Sequence of chain B:
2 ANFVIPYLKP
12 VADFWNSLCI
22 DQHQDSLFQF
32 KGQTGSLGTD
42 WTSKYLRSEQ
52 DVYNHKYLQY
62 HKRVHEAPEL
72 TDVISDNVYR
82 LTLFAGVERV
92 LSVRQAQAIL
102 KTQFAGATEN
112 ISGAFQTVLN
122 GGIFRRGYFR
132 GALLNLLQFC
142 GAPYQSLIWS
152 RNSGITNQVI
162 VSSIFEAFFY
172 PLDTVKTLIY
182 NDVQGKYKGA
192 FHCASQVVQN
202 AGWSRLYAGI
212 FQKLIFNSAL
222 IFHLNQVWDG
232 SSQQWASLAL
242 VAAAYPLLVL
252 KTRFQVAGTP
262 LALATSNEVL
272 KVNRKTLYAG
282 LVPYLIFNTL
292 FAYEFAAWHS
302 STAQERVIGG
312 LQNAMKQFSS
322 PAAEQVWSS

The following describes two proteins that form a bound complex.

Interface contacts:
Residue T99 in chain A contacts residue Q213 in chain B (closest heavy-atom distance 3.5 Å).
Residue L167 in chain A interacts with residue A106 in chain B (closest heavy-atom distance 3.3 Å).
Residue S588 in chain A contacts residue A323 in chain B (closest heavy-atom distance 3.6 Å).
Residue L167 in chain A interacts with residue A108 in chain B (closest heavy-atom distance 3.2 Å).
Residue F168 in chain A contacts residue G107 in chain B (closest heavy-atom distance 4.0 Å).
Residue K98 in chain A is in contact with residue F255 in chain B (closest heavy-atom distance 3.6 Å).
Residue S102 in chain A interacts with residue F255 in chain B (closest heavy-atom distance 3.8 Å).
Residue L170 in chain A is in contact with residue A106 in chain B (closest heavy-atom distance 3.8 Å).
Residue K166 in chain A contacts residue Q104 in chain B (closest heavy-atom distance 4.0 Å).
Residue Y428 in chain A is in contact with residue L38 in chain B (closest heavy-atom distance 3.6 Å).
Residue V106 in chain A is in contact with residue P247 in chain B (closest heavy-atom distance 3.7 Å).
Residue Y262 in chain A interacts with residue I6 in chain B (closest heavy-atom distance 3.8 Å).
Residue E427 in chain A interacts with residue Q34 in chain B (closest heavy-atom distance 3.6 Å).
Residue F96 in chain A interacts with residue F212 in chain B (closest heavy-atom distance 3.5 Å).
Residue N87 in chain A is in contact with residue S205 in chain B (closest heavy-atom distance 4.2 Å).
Residue A109 in chain A contacts residue Y279 in chain B (closest heavy-atom distance 4.2 Å).
Residue S102 in chain A interacts with residue Q213 in chain B (closest heavy-atom distance 2.9 Å).
Residue Y258 in chain A contacts residue A2 in chain B (closest heavy-atom distance 3.1 Å).
Residue V106 in chain A is in contact with residue L248 in chain B (closest heavy-atom distance 3.7 Å).
Residue F169 in chain A interacts with residue F105 in chain B (closest heavy-atom distance 3.2 Å).
Residue K98 in chain A interacts with residue N268 in chain B (closest heavy-atom distance 3.6 Å).
Residue Y258 in chain A is in contact with residue I6 in chain B (closest heavy-atom distance 3.9 Å).
Residue T105 in chain A contacts residue R275 in chain B (closest heavy-atom distance 3.6 Å).
Residue T99 in chain A interacts with residue F212 in chain B (closest heavy-atom distance 3.2 Å).
Residue L167 in chain A is in contact with residue G107 in chain B (closest heavy-atom distance 2.9 Å).
Residue S88 in chain A is in contact with residue S205 in chain B (closest heavy-atom distance 3.7 Å).
Residue Y171 in chain A interacts with residue A106 in chain B (closest heavy-atom distance 3.5 Å).
Residue F91 in chain A contacts residue S205 in chain B (closest heavy-atom distance 3.1 Å).
Residue Y171 in chain A contacts residue G107 in chain B (closest heavy-atom distance 3.5 Å).
Residue K98 in chain A contacts residue L271 in chain B (closest heavy-atom distance 4.2 Å).
Residue F168 in chain A interacts with residue F105 in chain B (closest heavy-atom distance 3.8 Å).
Residue Y592 in chain A is in contact with residue P322 in chain B (closest heavy-atom distance 3.4 Å).
Residue V106 in chain A interacts with residue A244 in chain B (closest heavy-atom distance 3.4 Å).
Residue T105 in chain A interacts with residue L251 in chain B (closest heavy-atom distance 3.9 Å).
Residue L170 in chain A interacts with residue F105 in chain B (closest heavy-atom distance 3.0 Å).
Residue S102 in chain A contacts residue L271 in chain B (closest heavy-atom distance 3.8 Å).
Residue L589 in chain A is in contact with residue A323 in chain B (closest heavy-atom distance 4.2 Å).
Residue L103 in chain A is in contact with residue L248 in chain B (closest heavy-atom distance 3.8 Å).
Residue Y428 in chain A contacts residue Q34 in chain B (closest heavy-atom distance 4.1 Å).
Residue Y428 in chain A is in contact with residue D41 in chain B (closest heavy-atom distance 3.6 Å).
Residue L167 in chain A contacts residue F105 in chain B (closest heavy-atom distance 3.0 Å).
Residue Y171 in chain A is in contact with residue N121 in chain B (closest heavy-atom distance 2.8 Å).
Residue W430 in chain A is in contact with residue T43 in chain B (closest heavy-atom distance 3.4 Å).
Residue I95 in chain A contacts residue Y208 in chain B (closest heavy-atom distance 3.9 Å).
Residue K166 in chain A is in contact with residue F105 in chain B (closest heavy-atom distance 3.2 Å).
Residue W430 in chain A interacts with residue W42 in chain B (closest heavy-atom distance 3.7 Å).
Residue S588 in chain A contacts residue P322 in chain B (closest heavy-atom distance 4.0 Å).
Residue F91 in chain A contacts residue A202 in chain B (closest heavy-atom distance 3.5 Å).
Residue S102 in chain A contacts residue L251 in chain B (closest heavy-atom distance 3.6 Å).
Residue F423 in chain A contacts residue D41 in chain B (closest heavy-atom distance 3.7 Å).
Residue I95 in chain A is in contact with residue A209 in chain B (closest heavy-atom distance 4.0 Å).
Residue A109 in chain A contacts residue L278 in chain B (closest heavy-atom distance 3.8 Å).
Residue K98 in chain A contacts residue Q213 in chain B (closest heavy-atom distance 3.8 Å).
Residue I429 in chain A interacts with residue K32 in chain B (closest heavy-atom distance 4.1 Å).
Residue P110 in chain A contacts residue Y279 in chain B (closest heavy-atom distance 3.5 Å).
Residue K98 in chain A contacts residue S267 in chain B (closest heavy-atom distance 3.4 Å).
Residue L170 in chain A is in contact with residue K102 in chain B (closest heavy-atom distance 3.8 Å).
Residue L103 in chain A contacts residue I216 in chain B (closest heavy-atom distance 3.6 Å).
Residue L167 in chain A contacts residue Q104 in chain B (closest heavy-atom distance 3.4 Å).
Residue E101 in chain A is in contact with residue L271 in chain B (closest heavy-atom distance 3.3 Å).

Sequence of chain A:
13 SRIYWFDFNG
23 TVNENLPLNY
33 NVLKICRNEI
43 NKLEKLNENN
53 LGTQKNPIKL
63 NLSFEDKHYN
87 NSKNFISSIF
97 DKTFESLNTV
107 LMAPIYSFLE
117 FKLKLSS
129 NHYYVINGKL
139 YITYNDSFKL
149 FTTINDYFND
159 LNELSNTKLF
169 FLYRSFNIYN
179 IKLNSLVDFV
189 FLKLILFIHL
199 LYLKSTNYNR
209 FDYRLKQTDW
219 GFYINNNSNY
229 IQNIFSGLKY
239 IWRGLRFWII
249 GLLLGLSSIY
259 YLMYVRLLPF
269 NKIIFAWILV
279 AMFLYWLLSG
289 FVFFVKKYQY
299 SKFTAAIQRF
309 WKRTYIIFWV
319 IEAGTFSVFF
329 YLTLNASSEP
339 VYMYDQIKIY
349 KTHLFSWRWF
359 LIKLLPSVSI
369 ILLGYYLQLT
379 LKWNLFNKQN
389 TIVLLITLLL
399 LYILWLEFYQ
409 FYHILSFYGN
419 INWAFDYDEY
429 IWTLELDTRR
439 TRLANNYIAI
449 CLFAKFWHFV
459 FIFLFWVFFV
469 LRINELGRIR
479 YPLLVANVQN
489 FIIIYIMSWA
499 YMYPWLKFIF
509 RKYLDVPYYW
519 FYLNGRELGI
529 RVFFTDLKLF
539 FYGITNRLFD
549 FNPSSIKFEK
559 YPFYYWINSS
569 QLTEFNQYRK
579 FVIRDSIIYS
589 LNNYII